Sequence of the second protein:
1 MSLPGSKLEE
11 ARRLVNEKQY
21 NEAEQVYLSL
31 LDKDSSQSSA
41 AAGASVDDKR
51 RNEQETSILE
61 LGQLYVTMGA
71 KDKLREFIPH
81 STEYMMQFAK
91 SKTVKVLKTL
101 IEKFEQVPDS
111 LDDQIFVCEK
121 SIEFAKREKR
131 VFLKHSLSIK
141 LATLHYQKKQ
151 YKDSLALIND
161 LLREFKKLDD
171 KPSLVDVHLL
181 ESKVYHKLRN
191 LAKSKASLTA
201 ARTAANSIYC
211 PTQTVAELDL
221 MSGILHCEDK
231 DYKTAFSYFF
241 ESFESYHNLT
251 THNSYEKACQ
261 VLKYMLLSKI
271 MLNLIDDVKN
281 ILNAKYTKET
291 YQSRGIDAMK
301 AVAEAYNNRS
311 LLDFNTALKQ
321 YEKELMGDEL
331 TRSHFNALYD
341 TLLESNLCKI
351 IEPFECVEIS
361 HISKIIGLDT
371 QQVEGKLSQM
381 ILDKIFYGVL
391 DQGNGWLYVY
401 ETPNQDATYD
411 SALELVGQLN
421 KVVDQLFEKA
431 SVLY

The following describes two proteins that form a bound complex.

Sequence of the first protein:
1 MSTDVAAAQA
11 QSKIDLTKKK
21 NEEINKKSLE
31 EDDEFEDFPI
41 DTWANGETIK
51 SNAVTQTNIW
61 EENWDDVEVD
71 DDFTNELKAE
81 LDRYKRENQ

Residue-level contacts at the interface:
Residue Y434 in the second protein is in contact with residue S12 in the first protein (closest heavy-atom distance 3.5 Å).
Residue F427 in the second protein is in contact with residue S12 in the first protein (closest heavy-atom distance 3.4 Å).
Residue S431 in the second protein interacts with residue Q11 in the first protein (closest heavy-atom distance 3.5 Å).
Residue F427 in the second protein contacts residue A7 in the first protein (closest heavy-atom distance 4.0 Å).
Residue F427 in the second protein is in contact with residue Q11 in the first protein (closest heavy-atom distance 3.3 Å).
Residue Y434 in the second protein interacts with residue Q11 in the first protein (closest heavy-atom distance 2.9 Å).
Residue E428 in the second protein contacts residue Q11 in the first protein (closest heavy-atom distance 4.0 Å).
Residue Y434 in the second protein contacts residue I14 in the first protein (closest heavy-atom distance 3.3 Å).
Residue F427 in the second protein interacts with residue A8 in the first protein (closest heavy-atom distance 3.4 Å).